Sequence of the first protein:
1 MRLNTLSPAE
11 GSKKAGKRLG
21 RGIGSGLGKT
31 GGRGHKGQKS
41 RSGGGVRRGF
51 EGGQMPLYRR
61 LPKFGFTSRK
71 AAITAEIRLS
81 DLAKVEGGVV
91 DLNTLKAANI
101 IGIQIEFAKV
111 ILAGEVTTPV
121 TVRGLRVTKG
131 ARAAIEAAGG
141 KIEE

Contacts between the two chains:
Residue E25 in the second protein interacts with residue G16 in the first protein (closest heavy-atom distance 4.8 Å).

Sequence of the second protein:
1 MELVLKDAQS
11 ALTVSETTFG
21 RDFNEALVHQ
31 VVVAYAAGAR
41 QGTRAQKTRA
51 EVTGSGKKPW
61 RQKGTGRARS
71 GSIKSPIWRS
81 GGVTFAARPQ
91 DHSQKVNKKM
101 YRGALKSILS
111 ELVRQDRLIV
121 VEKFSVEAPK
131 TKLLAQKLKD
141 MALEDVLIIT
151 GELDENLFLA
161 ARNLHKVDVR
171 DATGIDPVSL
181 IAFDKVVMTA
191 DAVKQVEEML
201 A

These two protein chains interact to form a complex.